Sequence of chain B:
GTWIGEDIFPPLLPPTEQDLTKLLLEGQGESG

Residue-level contacts at the interface:
Residue I19 in chain A interacts with residue L23 in chain B (closest heavy-atom distance 3.3 Å).
Residue F47 in chain A interacts with residue L12 in chain B (closest heavy-atom distance 3.7 Å).
Residue F47 in chain A contacts residue P15 in chain B (closest heavy-atom distance 4.9 Å).
Residue W35 in chain A contacts residue L24 in chain B (closest heavy-atom distance 3.2 Å).
Residue P103 in chain A contacts residue W3 in chain B (closest heavy-atom distance 3.4 Å).
Residue I19 in chain A interacts with residue D19 in chain B (closest heavy-atom distance 3.6 Å).
Residue V39 in chain A contacts residue L24 in chain B (closest heavy-atom distance 3.9 Å).
Residue T16 in chain A interacts with residue I8 in chain B (closest heavy-atom distance 3.8 Å).
Residue V64 in chain A contacts residue I4 in chain B (closest heavy-atom distance 4.8 Å).
Residue Q102 in chain A interacts with residue W3 in chain B (closest heavy-atom distance 4.1 Å).
Residue I105 in chain A contacts residue I8 in chain B (closest heavy-atom distance 3.0 Å).
Residue R40 in chain A is in contact with residue E17 in chain B (closest heavy-atom distance 4.7 Å).
Residue F61 in chain A interacts with residue L12 in chain B (closest heavy-atom distance 3.4 Å).
Residue I19 in chain A interacts with residue L20 in chain B (closest heavy-atom distance 4.4 Å).
Residue M65 in chain A interacts with residue I8 in chain B (closest heavy-atom distance 4.2 Å).
Residue P103 in chain A contacts residue I4 in chain B (closest heavy-atom distance 4.8 Å).
Residue R40 in chain A is in contact with residue L20 in chain B (closest heavy-atom distance 3.8 Å).
Residue T15 in chain A is in contact with residue I8 in chain B (closest heavy-atom distance 3.4 Å).
Residue R58 in chain A is in contact with residue F9 in chain B (closest heavy-atom distance 5.0 Å).
Residue T15 in chain A interacts with residue W3 in chain B (closest heavy-atom distance 3.1 Å).
Residue M65 in chain A contacts residue E6 in chain B (closest heavy-atom distance 4.2 Å).
Residue S21 in chain A contacts residue E26 in chain B (closest heavy-atom distance 4.8 Å).
Residue F61 in chain A interacts with residue I8 in chain B (closest heavy-atom distance 3.2 Å).
Residue G17 in chain A interacts with residue I8 in chain B (closest heavy-atom distance 2.9 Å).
Residue R58 in chain A interacts with residue L12 in chain B (closest heavy-atom distance 3.6 Å).
Residue A57 in chain A contacts residue L12 in chain B (closest heavy-atom distance 3.5 Å).
Residue R40 in chain A contacts residue T21 in chain B (closest heavy-atom distance 2.8 Å).
Residue F61 in chain A contacts residue P10 in chain B (closest heavy-atom distance 3.9 Å).
Residue T24 in chain A is in contact with residue L24 in chain B (closest heavy-atom distance 3.9 Å).
Residue I20 in chain A contacts residue L23 in chain B (closest heavy-atom distance 3.1 Å).
Residue T16 in chain A interacts with residue D7 in chain B (closest heavy-atom distance 3.0 Å).
Residue M65 in chain A interacts with residue I4 in chain B (closest heavy-atom distance 3.0 Å).
Residue D14 in chain A is in contact with residue I8 in chain B (closest heavy-atom distance 4.8 Å).
Residue S21 in chain A contacts residue L23 in chain B (closest heavy-atom distance 3.5 Å).
Residue R40 in chain A interacts with residue L24 in chain B (closest heavy-atom distance 3.8 Å).
Residue F47 in chain A is in contact with residue P14 in chain B (closest heavy-atom distance 3.7 Å).
Residue Y44 in chain A is in contact with residue T16 in chain B (closest heavy-atom distance 4.0 Å).
Residue I22 in chain A contacts residue D19 in chain B (closest heavy-atom distance 4.8 Å).
Residue I22 in chain A contacts residue L23 in chain B (closest heavy-atom distance 3.2 Å).
Residue F61 in chain A interacts with residue F9 in chain B (closest heavy-atom distance 3.1 Å).
Residue I43 in chain A contacts residue L20 in chain B (closest heavy-atom distance 3.3 Å).
Residue M65 in chain A contacts residue G5 in chain B (closest heavy-atom distance 2.9 Å).
Residue I22 in chain A contacts residue E26 in chain B (closest heavy-atom distance 3.2 Å).
Residue K18 in chain A is in contact with residue D19 in chain B (closest heavy-atom distance 4.6 Å).
Residue R58 in chain A is in contact with residue P10 in chain B (closest heavy-atom distance 2.9 Å).
Residue I22 in chain A contacts residue L24 in chain B (closest heavy-atom distance 4.6 Å).
Residue E36 in chain A interacts with residue T21 in chain B (closest heavy-atom distance 4.7 Å).
Residue I22 in chain A contacts residue L20 in chain B (closest heavy-atom distance 4.2 Å).
Residue V39 in chain A is in contact with residue L20 in chain B (closest heavy-atom distance 4.6 Å).
Residue L93 in chain A is in contact with residue I4 in chain B (closest heavy-atom distance 3.0 Å).
Residue T15 in chain A interacts with residue I4 in chain B (closest heavy-atom distance 4.3 Å).
Residue T15 in chain A is in contact with residue D7 in chain B (closest heavy-atom distance 2.5 Å).
Residue E36 in chain A is in contact with residue L25 in chain B (closest heavy-atom distance 4.3 Å).
Residue E36 in chain A is in contact with residue L24 in chain B (closest heavy-atom distance 3.2 Å).
Residue I105 in chain A is in contact with residue I4 in chain B (closest heavy-atom distance 4.4 Å).
Residue G17 in chain A contacts residue D7 in chain B (closest heavy-atom distance 4.0 Å).
Residue F61 in chain A is in contact with residue I4 in chain B (closest heavy-atom distance 4.0 Å).
Residue T16 in chain A contacts residue F9 in chain B (closest heavy-atom distance 3.5 Å).
Residue I19 in chain A interacts with residue P15 in chain B (closest heavy-atom distance 3.6 Å).

This data describes a binding interaction between two proteins.

Sequence of chain A:
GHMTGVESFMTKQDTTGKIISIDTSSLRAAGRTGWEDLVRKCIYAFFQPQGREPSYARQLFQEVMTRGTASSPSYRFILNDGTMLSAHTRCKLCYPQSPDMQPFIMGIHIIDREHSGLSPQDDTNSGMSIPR